Sequence of protein 1:
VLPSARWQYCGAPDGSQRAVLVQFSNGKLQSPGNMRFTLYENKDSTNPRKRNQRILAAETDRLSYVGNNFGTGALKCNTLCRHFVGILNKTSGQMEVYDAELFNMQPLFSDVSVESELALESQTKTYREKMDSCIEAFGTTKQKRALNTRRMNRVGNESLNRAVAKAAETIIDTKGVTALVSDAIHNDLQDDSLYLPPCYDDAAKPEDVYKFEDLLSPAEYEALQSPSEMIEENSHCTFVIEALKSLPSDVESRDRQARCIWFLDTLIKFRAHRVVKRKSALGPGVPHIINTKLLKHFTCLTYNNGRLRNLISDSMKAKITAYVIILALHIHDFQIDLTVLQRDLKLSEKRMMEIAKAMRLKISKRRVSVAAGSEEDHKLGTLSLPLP

The following describes two proteins that form a bound complex.

Contacts between the two chains:
Residue D543 in protein 2 is in contact with residue K80 in protein 1 (closest heavy-atom distance 2.6 Å).
Residue T833 in protein 2 is in contact with residue E392 in protein 1 (closest heavy-atom distance 3.4 Å).
Residue Q263 in protein 2 interacts with residue Q110 in protein 1 (closest heavy-atom distance 3.4 Å).
Residue R1094 in protein 2 contacts residue G322 in protein 1 (closest heavy-atom distance 3.5 Å).
Residue F308 in protein 2 interacts with residue F142 in protein 1 (closest heavy-atom distance 3.5 Å).
Residue C307 in protein 2 is in contact with residue D136 in protein 1 (closest heavy-atom distance 3.7 Å).
Residue V310 in protein 2 contacts residue E133 in protein 1 (closest heavy-atom distance 3.6 Å).
Residue L1081 in protein 2 contacts residue Y319 in protein 1 (closest heavy-atom distance 3.6 Å).
Residue L247 in protein 2 is in contact with residue F142 in protein 1 (closest heavy-atom distance 3.6 Å).
Residue C307 in protein 2 contacts residue S137 in protein 1 (closest heavy-atom distance 2.3 Å).
Residue R1094 in protein 2 interacts with residue Y319 in protein 1 (closest heavy-atom distance 3.6 Å).
Residue C535 in protein 2 interacts with residue L84 in protein 1 (closest heavy-atom distance 3.4 Å).
Residue P1084 in protein 2 contacts residue Y319 in protein 1 (closest heavy-atom distance 3.3 Å).
Residue K311 in protein 2 contacts residue S137 in protein 1 (closest heavy-atom distance 3.7 Å).
Residue E835 in protein 2 interacts with residue R359 in protein 1 (closest heavy-atom distance 3.0 Å).
Residue L244 in protein 2 interacts with residue T144 in protein 1 (closest heavy-atom distance 3.4 Å).
Residue F238 in protein 2 is in contact with residue F142 in protein 1 (closest heavy-atom distance 3.4 Å).
Residue F246 in protein 2 is in contact with residue G143 in protein 1 (closest heavy-atom distance 2.9 Å).
Residue F245 in protein 2 contacts residue G143 in protein 1 (closest heavy-atom distance 3.4 Å).
Residue C307 in protein 2 is in contact with residue F142 in protein 1 (closest heavy-atom distance 3.6 Å).
Residue T833 in protein 2 interacts with residue R359 in protein 1 (closest heavy-atom distance 2.8 Å).
Residue K311 in protein 2 contacts residue K134 in protein 1 (closest heavy-atom distance 3.9 Å).
Residue Q787 in protein 2 is in contact with residue E365 in protein 1 (closest heavy-atom distance 3.8 Å).
Residue F246 in protein 2 contacts residue T144 in protein 1 (closest heavy-atom distance 3.1 Å).
Residue Y303 in protein 2 is in contact with residue A141 in protein 1 (closest heavy-atom distance 3.3 Å).
Residue R201 in protein 2 interacts with residue K146 in protein 1 (closest heavy-atom distance 3.3 Å).
Residue N302 in protein 2 contacts residue E119 in protein 1 (closest heavy-atom distance 2.6 Å).
Residue Q263 in protein 2 interacts with residue N108 in protein 1 (closest heavy-atom distance 3.1 Å).
Residue Y262 in protein 2 is in contact with residue S29 in protein 1 (closest heavy-atom distance 3.6 Å).
Residue N832 in protein 2 is in contact with residue D393 in protein 1 (closest heavy-atom distance 3.0 Å).
Residue R1094 in protein 2 contacts residue N321 in protein 1 (closest heavy-atom distance 3.0 Å).
Residue G544 in protein 2 contacts residue C81 in protein 1 (closest heavy-atom distance 3.9 Å).
Residue D789 in protein 2 interacts with residue E365 in protein 1 (closest heavy-atom distance 3.7 Å).
Residue Q787 in protein 2 is in contact with residue S364 in protein 1 (closest heavy-atom distance 2.3 Å).
Residue F246 in protein 2 contacts residue T145 in protein 1 (closest heavy-atom distance 3.6 Å).
Residue F308 in protein 2 contacts residue S137 in protein 1 (closest heavy-atom distance 3.7 Å).
Residue S260 in protein 2 contacts residue S29 in protein 1 (closest heavy-atom distance 2.6 Å).
Residue R1092 in protein 2 is in contact with residue G322 in protein 1 (closest heavy-atom distance 3.6 Å).
Residue N830 in protein 2 contacts residue E365 in protein 1 (closest heavy-atom distance 3.4 Å).
Residue L304 in protein 2 interacts with residue F142 in protein 1 (closest heavy-atom distance 3.3 Å).
Residue Q263 in protein 2 contacts residue S29 in protein 1 (closest heavy-atom distance 2.3 Å).
Residue N832 in protein 2 interacts with residue E392 in protein 1 (closest heavy-atom distance 3.1 Å).
Residue Y262 in protein 2 interacts with residue N30 in protein 1 (closest heavy-atom distance 3.6 Å).
Residue N832 in protein 2 interacts with residue T355 in protein 1 (closest heavy-atom distance 3.7 Å).
Residue D543 in protein 2 interacts with residue L79 in protein 1 (closest heavy-atom distance 3.4 Å).
Residue F245 in protein 2 is in contact with residue F142 in protein 1 (closest heavy-atom distance 3.5 Å).
Residue Y262 in protein 2 contacts residue G31 in protein 1 (closest heavy-atom distance 3.8 Å).
Residue E835 in protein 2 interacts with residue K362 in protein 1 (closest heavy-atom distance 3.3 Å).
Residue Q787 in protein 2 interacts with residue K366 in protein 1 (closest heavy-atom distance 3.2 Å).
Residue G202 in protein 2 interacts with residue K146 in protein 1 (closest heavy-atom distance 3.7 Å).
Residue P541 in protein 2 interacts with residue C81 in protein 1 (closest heavy-atom distance 3.7 Å).
Residue F246 in protein 2 interacts with residue R149 in protein 1 (closest heavy-atom distance 3.4 Å).
Residue P203 in protein 2 is in contact with residue K146 in protein 1 (closest heavy-atom distance 3.4 Å).
Residue P541 in protein 2 is in contact with residue C85 in protein 1 (closest heavy-atom distance 3.6 Å).
Residue S258 in protein 2 contacts residue Q110 in protein 1 (closest heavy-atom distance 3.6 Å).
Residue F246 in protein 2 is in contact with residue F142 in protein 1 (closest heavy-atom distance 3.2 Å).
Residue T833 in protein 2 interacts with residue E365 in protein 1 (closest heavy-atom distance 3.0 Å).
Residue R201 in protein 2 interacts with residue T145 in protein 1 (closest heavy-atom distance 3.3 Å).
Residue L831 in protein 2 is in contact with residue E392 in protein 1 (closest heavy-atom distance 2.9 Å).
Residue R1092 in protein 2 contacts residue Y319 in protein 1 (closest heavy-atom distance 3.9 Å).

Sequence of protein 2:
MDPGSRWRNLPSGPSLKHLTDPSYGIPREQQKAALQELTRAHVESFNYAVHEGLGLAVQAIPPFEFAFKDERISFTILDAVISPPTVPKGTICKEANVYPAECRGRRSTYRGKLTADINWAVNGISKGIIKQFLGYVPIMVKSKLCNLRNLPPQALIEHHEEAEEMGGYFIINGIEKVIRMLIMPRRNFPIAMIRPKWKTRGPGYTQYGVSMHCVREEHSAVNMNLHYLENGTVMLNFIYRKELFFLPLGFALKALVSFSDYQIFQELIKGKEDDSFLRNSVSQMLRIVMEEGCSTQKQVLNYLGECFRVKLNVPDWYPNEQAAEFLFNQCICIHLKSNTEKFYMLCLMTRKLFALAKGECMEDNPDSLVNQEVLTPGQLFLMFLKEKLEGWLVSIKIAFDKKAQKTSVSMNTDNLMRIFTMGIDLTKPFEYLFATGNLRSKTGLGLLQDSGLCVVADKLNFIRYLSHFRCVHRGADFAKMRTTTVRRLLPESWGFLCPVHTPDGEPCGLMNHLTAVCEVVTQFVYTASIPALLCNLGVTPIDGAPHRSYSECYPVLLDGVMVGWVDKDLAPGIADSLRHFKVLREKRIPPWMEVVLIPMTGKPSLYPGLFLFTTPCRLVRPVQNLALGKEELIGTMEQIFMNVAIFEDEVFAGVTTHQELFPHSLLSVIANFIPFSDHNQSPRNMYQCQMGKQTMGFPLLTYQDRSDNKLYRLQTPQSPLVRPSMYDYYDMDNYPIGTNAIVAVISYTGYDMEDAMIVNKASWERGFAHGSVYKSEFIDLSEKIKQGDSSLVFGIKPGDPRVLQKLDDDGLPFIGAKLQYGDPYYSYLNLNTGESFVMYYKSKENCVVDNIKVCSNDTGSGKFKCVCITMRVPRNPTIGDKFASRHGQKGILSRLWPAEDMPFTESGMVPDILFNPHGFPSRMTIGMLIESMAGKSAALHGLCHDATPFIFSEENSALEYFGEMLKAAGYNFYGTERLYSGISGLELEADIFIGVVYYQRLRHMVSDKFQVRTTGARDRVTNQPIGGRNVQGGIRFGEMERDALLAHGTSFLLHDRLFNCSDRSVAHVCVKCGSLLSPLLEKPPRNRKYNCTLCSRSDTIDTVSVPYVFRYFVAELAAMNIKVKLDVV